Interface contacts:
Residue E279 in protein 1 contacts residue R321 in protein 2 (closest heavy-atom distance 2.7 Å).
Residue E542 in protein 1 is in contact with residue K719 in protein 2 (closest heavy-atom distance 3.4 Å).
Residue A549 in protein 1 contacts residue Y714 in protein 2 (closest heavy-atom distance 3.0 Å).
Residue E542 in protein 1 is in contact with residue R718 in protein 2 (closest heavy-atom distance 3.2 Å).
Residue R550 in protein 1 contacts residue I711 in protein 2 (closest heavy-atom distance 3.4 Å).
Residue S293 in protein 1 interacts with residue E298 in protein 2 (closest heavy-atom distance 3.3 Å).
Residue Y84 in protein 1 interacts with residue I340 in protein 2 (closest heavy-atom distance 3.2 Å).
Residue V86 in protein 1 is in contact with residue H341 in protein 2 (closest heavy-atom distance 3.5 Å).
Residue I559 in protein 1 contacts residue R701 in protein 2 (closest heavy-atom distance 2.1 Å).
Residue Y84 in protein 1 contacts residue M337 in protein 2 (closest heavy-atom distance 3.0 Å).
Residue Y546 in protein 1 contacts residue I711 in protein 2 (closest heavy-atom distance 3.0 Å).
Residue I220 in protein 1 is in contact with residue I603 in protein 2 (closest heavy-atom distance 3.0 Å).
Residue G272 in protein 1 is in contact with residue A310 in protein 2 (closest heavy-atom distance 3.3 Å).
Residue Y276 in protein 1 contacts residue V308 in protein 2 (closest heavy-atom distance 3.2 Å).
Residue V273 in protein 1 is in contact with residue R330 in protein 2 (closest heavy-atom distance 3.4 Å).
Residue R19 in protein 1 is in contact with residue Q305 in protein 2 (closest heavy-atom distance 2.3 Å).
Residue D274 in protein 1 is in contact with residue R330 in protein 2 (closest heavy-atom distance 3.4 Å).
Residue S129 in protein 1 is in contact with residue R343 in protein 2 (closest heavy-atom distance 2.9 Å).
Residue S128 in protein 1 is in contact with residue S347 in protein 2 (closest heavy-atom distance 2.1 Å).
Residue S128 in protein 1 interacts with residue F346 in protein 2 (closest heavy-atom distance 2.0 Å).
Residue R19 in protein 1 contacts residue T312 in protein 2 (closest heavy-atom distance 2.3 Å).
Residue E81 in protein 1 interacts with residue I340 in protein 2 (closest heavy-atom distance 3.3 Å).
Residue E438 in protein 1 interacts with residue R554 in protein 2 (closest heavy-atom distance 2.7 Å).
Residue V273 in protein 1 is in contact with residue C306 in protein 2 (closest heavy-atom distance 1.9 Å).
Residue E279 in protein 1 contacts residue F304 in protein 2 (closest heavy-atom distance 3.1 Å).
Residue G275 in protein 1 is in contact with residue Q307 in protein 2 (closest heavy-atom distance 3.1 Å).
Residue V273 in protein 1 is in contact with residue A310 in protein 2 (closest heavy-atom distance 3.2 Å).
Residue R285 in protein 1 contacts residue R400 in protein 2 (closest heavy-atom distance 3.1 Å).
Residue I179 in protein 1 contacts residue R330 in protein 2 (closest heavy-atom distance 3.1 Å).
Residue R85 in protein 1 contacts residue T333 in protein 2 (closest heavy-atom distance 3.1 Å).
Residue R285 in protein 1 contacts residue P403 in protein 2 (closest heavy-atom distance 2.4 Å).
Residue V273 in protein 1 is in contact with residue Q305 in protein 2 (closest heavy-atom distance 3.1 Å).
Residue R19 in protein 1 is in contact with residue A310 in protein 2 (closest heavy-atom distance 2.6 Å).
Residue E82 in protein 1 is in contact with residue H341 in protein 2 (closest heavy-atom distance 2.6 Å).
Residue D545 in protein 1 interacts with residue R718 in protein 2 (closest heavy-atom distance 3.3 Å).
Residue S128 in protein 1 is in contact with residue L345 in protein 2 (closest heavy-atom distance 3.3 Å).
Residue R143 in protein 1 is in contact with residue K600 in protein 2 (closest heavy-atom distance 3.1 Å).
Residue A549 in protein 1 interacts with residue I711 in protein 2 (closest heavy-atom distance 3.2 Å).
Residue T400 in protein 1 is in contact with residue P731 in protein 2 (closest heavy-atom distance 3.3 Å).
Residue D545 in protein 1 is in contact with residue Y714 in protein 2 (closest heavy-atom distance 2.2 Å).
Residue E81 in protein 1 interacts with residue H341 in protein 2 (closest heavy-atom distance 3.2 Å).
Residue K173 in protein 1 is in contact with residue H332 in protein 2 (closest heavy-atom distance 3.3 Å).
Residue A423 in protein 1 contacts residue H588 in protein 2 (closest heavy-atom distance 3.4 Å).
Residue R85 in protein 1 contacts residue H341 in protein 2 (closest heavy-atom distance 3.0 Å).
Residue E279 in protein 1 interacts with residue S326 in protein 2 (closest heavy-atom distance 3.3 Å).
Residue G280 in protein 1 interacts with residue S326 in protein 2 (closest heavy-atom distance 3.0 Å).
Residue E279 in protein 1 interacts with residue V327 in protein 2 (closest heavy-atom distance 3.0 Å).
Residue I131 in protein 1 interacts with residue L345 in protein 2 (closest heavy-atom distance 2.9 Å).
Residue R130 in protein 1 is in contact with residue L345 in protein 2 (closest heavy-atom distance 3.2 Å).
Residue S420 in protein 1 contacts residue E589 in protein 2 (closest heavy-atom distance 3.2 Å).
Residue Y276 in protein 1 interacts with residue Q307 in protein 2 (closest heavy-atom distance 2.9 Å).
Residue R85 in protein 1 is in contact with residue A338 in protein 2 (closest heavy-atom distance 3.1 Å).
Residue V22 in protein 1 is in contact with residue H341 in protein 2 (closest heavy-atom distance 3.3 Å).
Residue R143 in protein 1 contacts residue A601 in protein 2 (closest heavy-atom distance 2.6 Å).
Residue S128 in protein 1 interacts with residue D348 in protein 2 (closest heavy-atom distance 3.0 Å).
Residue R85 in protein 1 contacts residue M337 in protein 2 (closest heavy-atom distance 3.4 Å).
Residue S129 in protein 1 is in contact with residue L345 in protein 2 (closest heavy-atom distance 3.1 Å).
Residue V273 in protein 1 contacts residue Q307 in protein 2 (closest heavy-atom distance 3.0 Å).
Residue E461 in protein 1 contacts residue H588 in protein 2 (closest heavy-atom distance 3.0 Å).
Residue T400 in protein 1 interacts with residue R732 in protein 2 (closest heavy-atom distance 3.3 Å).

Sequence of protein 2:
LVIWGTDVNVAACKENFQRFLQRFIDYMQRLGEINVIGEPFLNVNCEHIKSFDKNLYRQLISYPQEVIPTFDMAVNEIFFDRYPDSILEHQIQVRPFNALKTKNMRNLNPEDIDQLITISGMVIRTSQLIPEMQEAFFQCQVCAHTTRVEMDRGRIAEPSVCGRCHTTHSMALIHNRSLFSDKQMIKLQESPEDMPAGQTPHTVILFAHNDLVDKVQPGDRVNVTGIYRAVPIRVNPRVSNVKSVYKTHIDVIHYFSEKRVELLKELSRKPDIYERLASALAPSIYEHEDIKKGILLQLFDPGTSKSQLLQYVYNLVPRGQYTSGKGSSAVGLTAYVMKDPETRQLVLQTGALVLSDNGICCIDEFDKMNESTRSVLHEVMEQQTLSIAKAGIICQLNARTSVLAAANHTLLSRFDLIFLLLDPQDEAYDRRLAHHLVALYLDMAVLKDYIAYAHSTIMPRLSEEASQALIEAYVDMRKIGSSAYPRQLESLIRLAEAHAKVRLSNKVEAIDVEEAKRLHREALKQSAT

Sequence of protein 1:
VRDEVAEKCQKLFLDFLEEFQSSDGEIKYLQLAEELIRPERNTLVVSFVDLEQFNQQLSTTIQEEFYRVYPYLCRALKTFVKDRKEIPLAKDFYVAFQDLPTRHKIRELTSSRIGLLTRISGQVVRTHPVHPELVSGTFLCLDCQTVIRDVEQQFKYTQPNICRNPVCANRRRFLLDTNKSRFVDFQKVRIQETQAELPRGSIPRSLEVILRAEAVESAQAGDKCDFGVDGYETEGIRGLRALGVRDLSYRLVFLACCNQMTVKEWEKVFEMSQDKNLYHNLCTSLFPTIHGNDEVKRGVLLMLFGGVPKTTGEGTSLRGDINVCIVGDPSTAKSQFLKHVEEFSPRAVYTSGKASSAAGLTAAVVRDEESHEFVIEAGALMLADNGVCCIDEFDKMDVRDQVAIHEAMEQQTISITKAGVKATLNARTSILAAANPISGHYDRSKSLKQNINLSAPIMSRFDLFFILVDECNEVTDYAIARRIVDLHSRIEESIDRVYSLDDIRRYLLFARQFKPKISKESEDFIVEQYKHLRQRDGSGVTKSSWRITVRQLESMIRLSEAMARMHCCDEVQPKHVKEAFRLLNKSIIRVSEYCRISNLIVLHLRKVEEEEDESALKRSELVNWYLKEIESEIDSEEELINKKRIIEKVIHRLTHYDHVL

The following describes two proteins that form a bound complex.